Sequence of the first protein:
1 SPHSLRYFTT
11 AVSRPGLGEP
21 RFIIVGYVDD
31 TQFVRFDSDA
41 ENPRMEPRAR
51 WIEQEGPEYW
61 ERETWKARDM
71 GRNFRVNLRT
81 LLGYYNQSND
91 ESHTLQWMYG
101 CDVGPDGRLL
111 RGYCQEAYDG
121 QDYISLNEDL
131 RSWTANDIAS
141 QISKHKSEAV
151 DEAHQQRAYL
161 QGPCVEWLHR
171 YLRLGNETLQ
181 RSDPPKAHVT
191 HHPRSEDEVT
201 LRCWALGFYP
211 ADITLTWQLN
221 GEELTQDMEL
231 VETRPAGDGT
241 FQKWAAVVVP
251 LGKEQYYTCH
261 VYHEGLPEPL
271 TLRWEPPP

The following describes two proteins that form a bound complex.

Sequence of the second protein:
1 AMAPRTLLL

Residue-level contacts at the interface:
Residue L95 in the first protein interacts with residue L9 in the second protein (closest heavy-atom distance 4.0 Å).
Residue Y7 in the first protein is in contact with residue A1 in the second protein (closest heavy-atom distance 3.3 Å).
Residue T80 in the first protein is in contact with residue L9 in the second protein (closest heavy-atom distance 3.3 Å).
Residue Q156 in the first protein is in contact with residue A3 in the second protein (closest heavy-atom distance 4.1 Å).
Residue W167 in the first protein interacts with residue A1 in the second protein (closest heavy-atom distance 3.3 Å).
Residue M70 in the first protein interacts with residue A3 in the second protein (closest heavy-atom distance 4.0 Å).
Residue N77 in the first protein is in contact with residue L7 in the second protein (closest heavy-atom distance 2.8 Å).
Residue C114 in the first protein contacts residue L7 in the second protein (closest heavy-atom distance 3.8 Å).
Residue Q156 in the first protein contacts residue R5 in the second protein (closest heavy-atom distance 3.2 Å).
Residue Y59 in the first protein interacts with residue A1 in the second protein (closest heavy-atom distance 4.4 Å).
Residue E116 in the first protein contacts residue L9 in the second protein (closest heavy-atom distance 3.4 Å).
Residue W97 in the first protein interacts with residue L7 in the second protein (closest heavy-atom distance 4.1 Å).
Residue K66 in the first protein contacts residue M2 in the second protein (closest heavy-atom distance 2.8 Å).
Residue Y159 in the first protein contacts residue A1 in the second protein (closest heavy-atom distance 2.6 Å).
Residue Y159 in the first protein interacts with residue P4 in the second protein (closest heavy-atom distance 4.1 Å).
Residue I124 in the first protein contacts residue L7 in the second protein (closest heavy-atom distance 3.6 Å).
Residue N73 in the first protein contacts residue T6 in the second protein (closest heavy-atom distance 4.0 Å).
Residue Y159 in the first protein interacts with residue A3 in the second protein (closest heavy-atom distance 3.6 Å).
Residue F74 in the first protein is in contact with residue T6 in the second protein (closest heavy-atom distance 3.3 Å).
Residue E116 in the first protein is in contact with residue L7 in the second protein (closest heavy-atom distance 4.2 Å).
Residue N77 in the first protein is in contact with residue L8 in the second protein (closest heavy-atom distance 3.6 Å).
Residue E152 in the first protein contacts residue L8 in the second protein (closest heavy-atom distance 4.6 Å).
Residue I124 in the first protein contacts residue L9 in the second protein (closest heavy-atom distance 4.1 Å).
Residue A67 in the first protein is in contact with residue M2 in the second protein (closest heavy-atom distance 3.7 Å).
Residue E152 in the first protein is in contact with residue T6 in the second protein (closest heavy-atom distance 3.1 Å).
Residue M70 in the first protein is in contact with residue R5 in the second protein (closest heavy-atom distance 3.8 Å).
Residue W97 in the first protein contacts residue A3 in the second protein (closest heavy-atom distance 4.2 Å).
Residue K66 in the first protein is in contact with residue A3 in the second protein (closest heavy-atom distance 4.1 Å).
Residue K66 in the first protein interacts with residue A1 in the second protein (closest heavy-atom distance 3.9 Å).
Residue K146 in the first protein is in contact with residue L8 in the second protein (closest heavy-atom distance 4.0 Å).
Residue Y123 in the first protein is in contact with residue L9 in the second protein (closest heavy-atom distance 3.8 Å).
Residue K66 in the first protein is in contact with residue P4 in the second protein (closest heavy-atom distance 4.4 Å).
Residue E63 in the first protein is in contact with residue M2 in the second protein (closest heavy-atom distance 2.8 Å).
Residue W133 in the first protein interacts with residue L7 in the second protein (closest heavy-atom distance 3.6 Å).
Residue E152 in the first protein is in contact with residue L7 in the second protein (closest heavy-atom distance 4.1 Å).
Residue E116 in the first protein is in contact with residue T6 in the second protein (closest heavy-atom distance 3.9 Å).
Residue Y99 in the first protein is in contact with residue M2 in the second protein (closest heavy-atom distance 3.4 Å).
Residue Y159 in the first protein interacts with residue M2 in the second protein (closest heavy-atom distance 3.6 Å).
Residue Y84 in the first protein interacts with residue L9 in the second protein (closest heavy-atom distance 2.7 Å).
Residue S147 in the first protein interacts with residue L7 in the second protein (closest heavy-atom distance 3.6 Å).
Residue W97 in the first protein contacts residue R5 in the second protein (closest heavy-atom distance 3.1 Å).
Residue N77 in the first protein is in contact with residue L9 in the second protein (closest heavy-atom distance 2.8 Å).
Residue E152 in the first protein interacts with residue R5 in the second protein (closest heavy-atom distance 2.8 Å).
Residue Q156 in the first protein is in contact with residue T6 in the second protein (closest heavy-atom distance 4.1 Å).
Residue Y7 in the first protein contacts residue M2 in the second protein (closest heavy-atom distance 3.6 Å).
Residue E63 in the first protein interacts with residue A1 in the second protein (closest heavy-atom distance 3.4 Å).
Residue K146 in the first protein interacts with residue L9 in the second protein (closest heavy-atom distance 2.8 Å).
Residue M70 in the first protein contacts residue T6 in the second protein (closest heavy-atom distance 3.6 Å).
Residue N73 in the first protein contacts residue L8 in the second protein (closest heavy-atom distance 3.6 Å).
Residue L5 in the first protein interacts with residue A1 in the second protein (closest heavy-atom distance 4.2 Å).
Residue S143 in the first protein contacts residue L9 in the second protein (closest heavy-atom distance 3.0 Å).
Residue M70 in the first protein contacts residue P4 in the second protein (closest heavy-atom distance 3.8 Å).
Residue M45 in the first protein contacts residue M2 in the second protein (closest heavy-atom distance 3.8 Å).
Residue L81 in the first protein is in contact with residue L9 in the second protein (closest heavy-atom distance 3.7 Å).
Residue W97 in the first protein interacts with residue T6 in the second protein (closest heavy-atom distance 3.4 Å).
Residue Y171 in the first protein contacts residue A1 in the second protein (closest heavy-atom distance 2.7 Å).
Residue I24 in the first protein is in contact with residue M2 in the second protein (closest heavy-atom distance 3.6 Å).
Residue V150 in the first protein interacts with residue R5 in the second protein (closest heavy-atom distance 3.5 Å).
Residue Y99 in the first protein interacts with residue A3 in the second protein (closest heavy-atom distance 3.0 Å).
Residue Q155 in the first protein interacts with residue R5 in the second protein (closest heavy-atom distance 3.5 Å).